Sequence of chain A:
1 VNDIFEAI

Contacts between the two chains:
Residue L5 in chain B contacts residue V1 in chain A (closest heavy-atom distance 4.0 Å).
Residue I66 in chain B is in contact with residue D3 in chain A (closest heavy-atom distance 3.5 Å).
Residue Y84 in chain B is in contact with residue I8 in chain A (closest heavy-atom distance 2.6 Å).
Residue D77 in chain B is in contact with residue A7 in chain A (closest heavy-atom distance 3.3 Å).
Residue A81 in chain B interacts with residue I8 in chain A (closest heavy-atom distance 4.1 Å).
Residue Y159 in chain B interacts with residue D3 in chain A (closest heavy-atom distance 4.0 Å).
Residue A163 in chain B interacts with residue V1 in chain A (closest heavy-atom distance 4.5 Å).
Residue R97 in chain B is in contact with residue A7 in chain A (closest heavy-atom distance 4.7 Å).
Residue V116 in chain B contacts residue I8 in chain A (closest heavy-atom distance 4.7 Å).
Residue D77 in chain B is in contact with residue I8 in chain A (closest heavy-atom distance 2.9 Å).
Residue R97 in chain B contacts residue I8 in chain A (closest heavy-atom distance 4.0 Å).
Residue I66 in chain B is in contact with residue N2 in chain A (closest heavy-atom distance 3.8 Å).
Residue Y159 in chain B is in contact with residue N2 in chain A (closest heavy-atom distance 4.1 Å).
Residue N70 in chain B contacts residue N2 in chain A (closest heavy-atom distance 3.3 Å).
Residue R97 in chain B is in contact with residue F5 in chain A (closest heavy-atom distance 3.4 Å).
Residue Y7 in chain B interacts with residue N2 in chain A (closest heavy-atom distance 3.4 Å).
Residue Y22 in chain B interacts with residue F5 in chain A (closest heavy-atom distance 4.2 Å).
Residue Y59 in chain B contacts residue V1 in chain A (closest heavy-atom distance 3.6 Å).
Residue V9 in chain B interacts with residue N2 in chain A (closest heavy-atom distance 4.4 Å).
Residue E24 in chain B interacts with residue F5 in chain A (closest heavy-atom distance 4.3 Å).
Residue I66 in chain B contacts residue I4 in chain A (closest heavy-atom distance 3.8 Å).
Residue T80 in chain B is in contact with residue I8 in chain A (closest heavy-atom distance 3.7 Å).
Residue R97 in chain B is in contact with residue E6 in chain A (closest heavy-atom distance 3.1 Å).
Residue K146 in chain B is in contact with residue I8 in chain A (closest heavy-atom distance 2.8 Å).
Residue Y171 in chain B is in contact with residue V1 in chain A (closest heavy-atom distance 2.8 Å).
Residue W167 in chain B is in contact with residue V1 in chain A (closest heavy-atom distance 3.5 Å).
Residue W147 in chain B is in contact with residue E6 in chain A (closest heavy-atom distance 3.5 Å).
Residue A152 in chain B is in contact with residue E6 in chain A (closest heavy-atom distance 3.1 Å).
Residue N70 in chain B interacts with residue I4 in chain A (closest heavy-atom distance 3.2 Å).
Residue W147 in chain B interacts with residue A7 in chain A (closest heavy-atom distance 2.8 Å).
Residue Y159 in chain B is in contact with residue V1 in chain A (closest heavy-atom distance 2.7 Å).
Residue T143 in chain B contacts residue I8 in chain A (closest heavy-atom distance 2.8 Å).
Residue N70 in chain B is in contact with residue F5 in chain A (closest heavy-atom distance 3.0 Å).
Residue R99 in chain B contacts residue D3 in chain A (closest heavy-atom distance 2.9 Å).
Residue G151 in chain B interacts with residue E6 in chain A (closest heavy-atom distance 4.8 Å).
Residue Y7 in chain B is in contact with residue V1 in chain A (closest heavy-atom distance 3.0 Å).
Residue I95 in chain B contacts residue I8 in chain A (closest heavy-atom distance 4.4 Å).
Residue V9 in chain B contacts residue F5 in chain A (closest heavy-atom distance 3.7 Å).
Residue Q63 in chain B contacts residue N2 in chain A (closest heavy-atom distance 2.8 Å).
Residue R155 in chain B contacts residue E6 in chain A (closest heavy-atom distance 2.3 Å).
Residue Y123 in chain B contacts residue I8 in chain A (closest heavy-atom distance 4.1 Å).
Residue Q114 in chain B interacts with residue F5 in chain A (closest heavy-atom distance 3.5 Å).
Residue R99 in chain B interacts with residue N2 in chain A (closest heavy-atom distance 3.0 Å).
Residue R99 in chain B interacts with residue F5 in chain A (closest heavy-atom distance 3.3 Å).
Residue S73 in chain B is in contact with residue A7 in chain A (closest heavy-atom distance 3.8 Å).
Residue Q63 in chain B is in contact with residue V1 in chain A (closest heavy-atom distance 3.5 Å).
Residue Y45 in chain B is in contact with residue N2 in chain A (closest heavy-atom distance 4.0 Å).
Residue N70 in chain B is in contact with residue D3 in chain A (closest heavy-atom distance 3.1 Å).
Residue A150 in chain B is in contact with residue E6 in chain A (closest heavy-atom distance 4.3 Å).
Residue K146 in chain B interacts with residue A7 in chain A (closest heavy-atom distance 4.2 Å).
Residue S73 in chain B is in contact with residue F5 in chain A (closest heavy-atom distance 4.2 Å).
Residue D77 in chain B is in contact with residue E6 in chain A (closest heavy-atom distance 4.6 Å).
Residue R99 in chain B is in contact with residue I4 in chain A (closest heavy-atom distance 3.1 Å).
Residue W147 in chain B is in contact with residue I8 in chain A (closest heavy-atom distance 4.1 Å).
Residue E24 in chain B interacts with residue N2 in chain A (closest heavy-atom distance 2.8 Å).

Sequence of chain B:
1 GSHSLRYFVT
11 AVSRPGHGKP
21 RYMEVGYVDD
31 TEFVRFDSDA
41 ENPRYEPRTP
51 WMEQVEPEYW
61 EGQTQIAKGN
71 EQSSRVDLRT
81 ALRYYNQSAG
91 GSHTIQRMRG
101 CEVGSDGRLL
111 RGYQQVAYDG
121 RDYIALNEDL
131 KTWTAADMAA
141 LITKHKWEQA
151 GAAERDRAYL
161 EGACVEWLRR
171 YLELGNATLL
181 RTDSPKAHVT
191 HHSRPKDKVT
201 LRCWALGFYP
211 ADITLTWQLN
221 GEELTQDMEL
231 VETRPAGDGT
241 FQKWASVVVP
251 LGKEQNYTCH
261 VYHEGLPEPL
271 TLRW

These two protein chains interact to form a complex.